Sequence of chain B:
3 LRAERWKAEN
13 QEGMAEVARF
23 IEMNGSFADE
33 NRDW

These two protein chains interact to form a complex.

Contacts between the two chains:
Residue T66 in chain A is in contact with residue V19 in chain B (closest heavy-atom distance 4.4 Å).
Residue Y51 in chain A is in contact with residue M16 in chain B (closest heavy-atom distance 3.4 Å).
Residue I101 in chain A contacts residue W8 in chain B (closest heavy-atom distance 3.7 Å).
Residue A69 in chain A contacts residue N33 in chain B (closest heavy-atom distance 4.2 Å).
Residue R30 in chain A is in contact with residue D35 in chain B (closest heavy-atom distance 4.4 Å).
Residue L41 in chain A contacts residue E18 in chain B (closest heavy-atom distance 4.7 Å).
Residue V46 in chain A is in contact with residue V19 in chain B (closest heavy-atom distance 3.5 Å).
Residue M64 in chain A contacts residue V19 in chain B (closest heavy-atom distance 4.0 Å).
Residue V46 in chain A contacts residue E18 in chain B (closest heavy-atom distance 3.5 Å).
Residue Y8 in chain A interacts with residue E32 in chain B (closest heavy-atom distance 3.3 Å).
Residue D67 in chain A contacts residue S28 in chain B (closest heavy-atom distance 3.0 Å).
Residue M68 in chain A interacts with residue F29 in chain B (closest heavy-atom distance 4.5 Å).
Residue I101 in chain A contacts residue A5 in chain B (closest heavy-atom distance 3.4 Å).
Residue Y14 in chain A is in contact with residue F29 in chain B (closest heavy-atom distance 3.2 Å).
Residue L42 in chain A interacts with residue V19 in chain B (closest heavy-atom distance 4.1 Å).
Residue D67 in chain A contacts residue A30 in chain B (closest heavy-atom distance 3.0 Å).
Residue D67 in chain A contacts residue G27 in chain B (closest heavy-atom distance 3.6 Å).
Residue Y8 in chain A is in contact with residue N33 in chain B (closest heavy-atom distance 3.3 Å).
Residue Y14 in chain A interacts with residue S28 in chain B (closest heavy-atom distance 4.4 Å).
Residue S70 in chain A is in contact with residue N33 in chain B (closest heavy-atom distance 3.4 Å).
Residue L50 in chain A interacts with residue M16 in chain B (closest heavy-atom distance 3.9 Å).
Residue S12 in chain A is in contact with residue E32 in chain B (closest heavy-atom distance 3.1 Å).
Residue S43 in chain A contacts residue E18 in chain B (closest heavy-atom distance 2.5 Å).
Residue S47 in chain A is in contact with residue N12 in chain B (closest heavy-atom distance 2.9 Å).
Residue K45 in chain A contacts residue E14 in chain B (closest heavy-atom distance 3.5 Å).
Residue K45 in chain A contacts residue G15 in chain B (closest heavy-atom distance 3.7 Å).
Residue V33 in chain A is in contact with residue F29 in chain B (closest heavy-atom distance 3.4 Å).
Residue T66 in chain A contacts residue M16 in chain B (closest heavy-atom distance 4.6 Å).
Residue E49 in chain A contacts residue W8 in chain B (closest heavy-atom distance 2.5 Å).
Residue L50 in chain A is in contact with residue W8 in chain B (closest heavy-atom distance 4.3 Å).
Residue Y51 in chain A contacts residue V19 in chain B (closest heavy-atom distance 3.7 Å).
Residue V71 in chain A interacts with residue N33 in chain B (closest heavy-atom distance 3.4 Å).
Residue A69 in chain A contacts residue A30 in chain B (closest heavy-atom distance 3.8 Å).
Residue R13 in chain A contacts residue E32 in chain B (closest heavy-atom distance 4.5 Å).
Residue A37 in chain A is in contact with residue F22 in chain B (closest heavy-atom distance 3.7 Å).
Residue R13 in chain A is in contact with residue N26 in chain B (closest heavy-atom distance 3.2 Å).
Residue F17 in chain A contacts residue F29 in chain B (closest heavy-atom distance 3.7 Å).
Residue S47 in chain A interacts with residue W8 in chain B (closest heavy-atom distance 3.9 Å).
Residue K45 in chain A interacts with residue E18 in chain B (closest heavy-atom distance 4.0 Å).
Residue M64 in chain A is in contact with residue I23 in chain B (closest heavy-atom distance 4.5 Å).
Residue E11 in chain A contacts residue E32 in chain B (closest heavy-atom distance 4.6 Å).
Residue Y8 in chain A contacts residue F29 in chain B (closest heavy-atom distance 3.6 Å).
Residue Y14 in chain A contacts residue G27 in chain B (closest heavy-atom distance 3.8 Å).
Residue L42 in chain A contacts residue E18 in chain B (closest heavy-atom distance 3.4 Å).
Residue M64 in chain A is in contact with residue F22 in chain B (closest heavy-atom distance 4.2 Å).
Residue R13 in chain A contacts residue G27 in chain B (closest heavy-atom distance 2.8 Å).
Residue D67 in chain A contacts residue F29 in chain B (closest heavy-atom distance 2.8 Å).
Residue L42 in chain A is in contact with residue F22 in chain B (closest heavy-atom distance 4.7 Å).
Residue Y14 in chain A interacts with residue I23 in chain B (closest heavy-atom distance 3.4 Å).
Residue P35 in chain A contacts residue F29 in chain B (closest heavy-atom distance 3.2 Å).
Residue L41 in chain A is in contact with residue F22 in chain B (closest heavy-atom distance 3.6 Å).
Residue V46 in chain A interacts with residue G15 in chain B (closest heavy-atom distance 3.8 Å).
Residue Y14 in chain A contacts residue F22 in chain B (closest heavy-atom distance 4.2 Å).
Residue R30 in chain A contacts residue N33 in chain B (closest heavy-atom distance 3.7 Å).
Residue V71 in chain A contacts residue F29 in chain B (closest heavy-atom distance 3.6 Å).
Residue L96 in chain A contacts residue W8 in chain B (closest heavy-atom distance 3.4 Å).
Residue D67 in chain A contacts residue I23 in chain B (closest heavy-atom distance 3.4 Å).
Residue A69 in chain A is in contact with residue F29 in chain B (closest heavy-atom distance 3.7 Å).
Residue M68 in chain A contacts residue A30 in chain B (closest heavy-atom distance 3.9 Å).
Residue I101 in chain A contacts residue R4 in chain B (closest heavy-atom distance 3.1 Å).

Sequence of chain A:
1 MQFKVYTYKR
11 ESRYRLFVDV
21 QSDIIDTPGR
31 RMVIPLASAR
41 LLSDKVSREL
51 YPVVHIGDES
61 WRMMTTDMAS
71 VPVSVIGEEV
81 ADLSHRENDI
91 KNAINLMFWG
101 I